Sequence of protein 1:
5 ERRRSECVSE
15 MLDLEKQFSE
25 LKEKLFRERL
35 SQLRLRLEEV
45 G

These two protein chains interact to form a complex.

Residue-level contacts at the interface:
Residue M15 in protein 2 interacts with residue M15 in protein 1 (closest heavy-atom distance 3.6 Å).
Residue C11 in protein 2 contacts residue R7 in protein 1 (closest heavy-atom distance 4.6 Å).
Residue C11 in protein 2 is in contact with residue M15 in protein 1 (closest heavy-atom distance 4.2 Å).
Residue R8 in protein 2 contacts residue E10 in protein 1 (closest heavy-atom distance 2.8 Å).
Residue K26 in protein 2 interacts with residue K26 in protein 1 (closest heavy-atom distance 4.2 Å).
Residue V12 in protein 2 is in contact with residue E14 in protein 1 (closest heavy-atom distance 3.3 Å).
Residue R8 in protein 2 is in contact with residue E14 in protein 1 (closest heavy-atom distance 3.2 Å).
Residue R8 in protein 2 is in contact with residue S13 in protein 1 (closest heavy-atom distance 4.0 Å).
Residue V12 in protein 2 contacts residue M15 in protein 1 (closest heavy-atom distance 3.6 Å).
Residue R7 in protein 2 contacts residue E10 in protein 1 (closest heavy-atom distance 4.9 Å).
Residue C11 in protein 2 is in contact with residue C11 in protein 1 (closest heavy-atom distance 2.0 Å).
Residue V12 in protein 2 interacts with residue L18 in protein 1 (closest heavy-atom distance 4.2 Å).
Residue R7 in protein 2 interacts with residue C11 in protein 1 (closest heavy-atom distance 4.5 Å).

Sequence of protein 2:
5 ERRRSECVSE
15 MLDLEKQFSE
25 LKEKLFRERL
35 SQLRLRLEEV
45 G